Sequence of the second protein:
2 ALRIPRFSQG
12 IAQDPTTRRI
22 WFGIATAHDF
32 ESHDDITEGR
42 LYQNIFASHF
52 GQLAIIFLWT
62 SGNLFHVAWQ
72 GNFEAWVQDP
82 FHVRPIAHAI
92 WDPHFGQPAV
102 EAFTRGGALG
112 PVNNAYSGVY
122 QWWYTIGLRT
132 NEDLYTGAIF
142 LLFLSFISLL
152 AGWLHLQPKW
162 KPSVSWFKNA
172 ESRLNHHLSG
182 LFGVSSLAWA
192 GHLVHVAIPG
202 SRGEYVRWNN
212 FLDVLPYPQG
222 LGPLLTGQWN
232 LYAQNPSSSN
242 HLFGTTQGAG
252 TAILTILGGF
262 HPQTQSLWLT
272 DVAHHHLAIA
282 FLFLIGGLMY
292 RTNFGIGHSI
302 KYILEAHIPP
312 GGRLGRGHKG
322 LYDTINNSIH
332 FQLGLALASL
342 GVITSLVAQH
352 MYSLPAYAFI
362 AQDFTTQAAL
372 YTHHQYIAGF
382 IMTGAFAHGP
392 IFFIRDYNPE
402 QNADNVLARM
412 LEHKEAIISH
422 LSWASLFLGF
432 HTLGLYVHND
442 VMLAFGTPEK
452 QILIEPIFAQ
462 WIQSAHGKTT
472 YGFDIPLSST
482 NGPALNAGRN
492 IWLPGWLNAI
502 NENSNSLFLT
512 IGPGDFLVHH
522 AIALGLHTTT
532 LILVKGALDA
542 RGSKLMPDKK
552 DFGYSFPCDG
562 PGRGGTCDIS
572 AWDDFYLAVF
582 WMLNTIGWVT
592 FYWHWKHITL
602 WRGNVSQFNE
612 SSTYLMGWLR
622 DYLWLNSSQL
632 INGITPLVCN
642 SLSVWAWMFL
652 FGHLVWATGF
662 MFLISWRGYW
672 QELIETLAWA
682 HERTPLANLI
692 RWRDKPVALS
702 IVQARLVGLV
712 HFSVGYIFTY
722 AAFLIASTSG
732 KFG

Sequence of the first protein:
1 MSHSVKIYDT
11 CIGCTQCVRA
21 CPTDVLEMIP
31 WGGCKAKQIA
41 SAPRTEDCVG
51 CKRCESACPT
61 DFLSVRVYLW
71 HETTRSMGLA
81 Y

Residue-level contacts at the interface:
Residue L546 in the second protein is in contact with residue F62 in the first protein (closest heavy-atom distance 4.3 Å).
Residue Q672 in the second protein is in contact with residue L79 in the first protein (closest heavy-atom distance 3.5 Å).
Residue T27 in the second protein interacts with residue W70 in the first protein (closest heavy-atom distance 3.7 Å).
Residue R564 in the second protein interacts with residue R66 in the first protein (closest heavy-atom distance 2.8 Å).
Residue G561 in the second protein interacts with residue V65 in the first protein (closest heavy-atom distance 3.9 Å).
Residue S556 in the second protein interacts with residue Y68 in the first protein (closest heavy-atom distance 4.7 Å).
Residue K696 in the second protein interacts with residue A80 in the first protein (closest heavy-atom distance 3.5 Å).
Residue A679 in the second protein contacts residue Y81 in the first protein (closest heavy-atom distance 4.5 Å).
Residue P16 in the second protein contacts residue T74 in the first protein (closest heavy-atom distance 3.3 Å).
Residue T17 in the second protein is in contact with residue M77 in the first protein (closest heavy-atom distance 4.0 Å).
Residue R564 in the second protein interacts with residue E55 in the first protein (closest heavy-atom distance 4.2 Å).
Residue D560 in the second protein interacts with residue R66 in the first protein (closest heavy-atom distance 2.6 Å).
Residue I12 in the second protein is in contact with residue H71 in the first protein (closest heavy-atom distance 4.5 Å).
Residue G11 in the second protein is in contact with residue H71 in the first protein (closest heavy-atom distance 2.9 Å).
Residue Q10 in the second protein is in contact with residue H71 in the first protein (closest heavy-atom distance 4.7 Å).
Residue F557 in the second protein interacts with residue R66 in the first protein (closest heavy-atom distance 3.0 Å).
Residue D560 in the second protein is in contact with residue V65 in the first protein (closest heavy-atom distance 2.7 Å).
Residue M547 in the second protein contacts residue R66 in the first protein (closest heavy-atom distance 3.2 Å).
Residue P697 in the second protein interacts with residue L79 in the first protein (closest heavy-atom distance 2.2 Å).
Residue D560 in the second protein contacts residue K52 in the first protein (closest heavy-atom distance 2.4 Å).
Residue Q672 in the second protein interacts with residue M77 in the first protein (closest heavy-atom distance 4.8 Å).
Residue K696 in the second protein contacts residue Y81 in the first protein (closest heavy-atom distance 3.4 Å).
Residue F557 in the second protein is in contact with residue Y68 in the first protein (closest heavy-atom distance 3.5 Å).
Residue P697 in the second protein contacts residue Y81 in the first protein (closest heavy-atom distance 4.1 Å).
Residue E676 in the second protein interacts with residue L79 in the first protein (closest heavy-atom distance 3.9 Å).
Residue R564 in the second protein is in contact with residue K52 in the first protein (closest heavy-atom distance 3.8 Å).
Residue G11 in the second protein is in contact with residue E72 in the first protein (closest heavy-atom distance 4.6 Å).
Residue G561 in the second protein is in contact with residue R66 in the first protein (closest heavy-atom distance 3.3 Å).
Residue E676 in the second protein contacts residue G78 in the first protein (closest heavy-atom distance 4.6 Å).
Residue P16 in the second protein contacts residue T73 in the first protein (closest heavy-atom distance 4.3 Å).
Residue R19 in the second protein is in contact with residue W70 in the first protein (closest heavy-atom distance 3.9 Å).
Residue R564 in the second protein interacts with residue S64 in the first protein (closest heavy-atom distance 2.4 Å).
Residue F553 in the second protein interacts with residue Y68 in the first protein (closest heavy-atom distance 3.0 Å).
Residue T17 in the second protein is in contact with residue L79 in the first protein (closest heavy-atom distance 4.0 Å).
Residue R564 in the second protein contacts residue F62 in the first protein (closest heavy-atom distance 3.0 Å).
Residue I12 in the second protein is in contact with residue W70 in the first protein (closest heavy-atom distance 3.7 Å).
Residue P562 in the second protein contacts residue C51 in the first protein (closest heavy-atom distance 4.5 Å).
Residue G561 in the second protein is in contact with residue C51 in the first protein (closest heavy-atom distance 4.7 Å).
Residue K696 in the second protein contacts residue L79 in the first protein (closest heavy-atom distance 4.3 Å).
Residue V698 in the second protein contacts residue M77 in the first protein (closest heavy-atom distance 4.2 Å).
Residue P16 in the second protein is in contact with residue A80 in the first protein (closest heavy-atom distance 4.6 Å).
Residue G563 in the second protein is in contact with residue S56 in the first protein (closest heavy-atom distance 4.8 Å).
Residue D549 in the second protein interacts with residue L63 in the first protein (closest heavy-atom distance 3.0 Å).
Residue V698 in the second protein is in contact with residue L79 in the first protein (closest heavy-atom distance 3.6 Å).
Residue S9 in the second protein is in contact with residue W70 in the first protein (closest heavy-atom distance 4.7 Å).
Residue P548 in the second protein is in contact with residue F62 in the first protein (closest heavy-atom distance 3.3 Å).
Residue C559 in the second protein is in contact with residue R66 in the first protein (closest heavy-atom distance 3.3 Å).
Residue G561 in the second protein interacts with residue K52 in the first protein (closest heavy-atom distance 3.1 Å).
Residue R564 in the second protein is in contact with residue L63 in the first protein (closest heavy-atom distance 3.2 Å).
Residue P562 in the second protein interacts with residue S56 in the first protein (closest heavy-atom distance 4.8 Å).
Residue P562 in the second protein is in contact with residue K52 in the first protein (closest heavy-atom distance 3.2 Å).
Residue D549 in the second protein is in contact with residue F62 in the first protein (closest heavy-atom distance 3.0 Å).
Residue D15 in the second protein contacts residue E72 in the first protein (closest heavy-atom distance 3.9 Å).
Residue W693 in the second protein is in contact with residue Y81 in the first protein (closest heavy-atom distance 4.5 Å).
Residue I675 in the second protein interacts with residue L79 in the first protein (closest heavy-atom distance 4.7 Å).
Residue R19 in the second protein is in contact with residue E72 in the first protein (closest heavy-atom distance 3.9 Å).
Residue G563 in the second protein contacts residue K52 in the first protein (closest heavy-atom distance 4.6 Å).
Residue R668 in the second protein interacts with residue M77 in the first protein (closest heavy-atom distance 3.8 Å).
Residue D560 in the second protein interacts with residue S64 in the first protein (closest heavy-atom distance 3.9 Å).
Residue P16 in the second protein interacts with residue E72 in the first protein (closest heavy-atom distance 4.5 Å).

This data describes a binding interaction between two proteins.